Sequence of protein 2:
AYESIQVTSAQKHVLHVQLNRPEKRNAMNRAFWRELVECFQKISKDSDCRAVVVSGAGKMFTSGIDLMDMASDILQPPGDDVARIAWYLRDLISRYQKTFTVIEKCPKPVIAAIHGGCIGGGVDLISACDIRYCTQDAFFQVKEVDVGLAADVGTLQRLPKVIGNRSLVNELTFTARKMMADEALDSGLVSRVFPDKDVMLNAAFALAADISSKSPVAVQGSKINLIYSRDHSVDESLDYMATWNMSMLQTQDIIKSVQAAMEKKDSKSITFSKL

This data describes a binding interaction between two proteins.

Sequence of protein 1:
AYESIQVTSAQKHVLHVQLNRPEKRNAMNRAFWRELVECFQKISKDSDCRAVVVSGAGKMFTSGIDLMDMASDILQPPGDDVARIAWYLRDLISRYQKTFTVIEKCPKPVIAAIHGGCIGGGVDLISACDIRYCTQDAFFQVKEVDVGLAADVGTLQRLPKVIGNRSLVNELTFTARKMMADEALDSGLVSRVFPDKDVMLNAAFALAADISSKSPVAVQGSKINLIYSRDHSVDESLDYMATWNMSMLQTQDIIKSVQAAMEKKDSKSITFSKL

Residue-level contacts at the interface:
Residue M246 in protein 1 interacts with residue S247 in protein 2 (closest heavy-atom distance 3.2 Å).
Residue Y240 in protein 1 contacts residue T243 in protein 2 (closest heavy-atom distance 3.0 Å).
Residue Y240 in protein 1 is in contact with residue Y240 in protein 2 (closest heavy-atom distance 3.9 Å).
Residue Y228 in protein 1 contacts residue D239 in protein 2 (closest heavy-atom distance 4.5 Å).
Residue H232 in protein 1 interacts with residue E236 in protein 2 (closest heavy-atom distance 4.4 Å).
Residue T243 in protein 1 interacts with residue M246 in protein 2 (closest heavy-atom distance 4.4 Å).
Residue W244 in protein 1 interacts with residue M246 in protein 2 (closest heavy-atom distance 3.7 Å).
Residue Y228 in protein 1 is in contact with residue Y228 in protein 2 (closest heavy-atom distance 3.4 Å).
Residue D239 in protein 1 interacts with residue Y240 in protein 2 (closest heavy-atom distance 2.6 Å).
Residue S247 in protein 1 interacts with residue S247 in protein 2 (closest heavy-atom distance 4.1 Å).
Residue M248 in protein 1 is in contact with residue M246 in protein 2 (closest heavy-atom distance 4.0 Å).
Residue M246 in protein 1 is in contact with residue W244 in protein 2 (closest heavy-atom distance 3.7 Å).
Residue E236 in protein 1 is in contact with residue H232 in protein 2 (closest heavy-atom distance 4.4 Å).
Residue S247 in protein 1 interacts with residue M246 in protein 2 (closest heavy-atom distance 3.2 Å).
Residue T243 in protein 1 interacts with residue W244 in protein 2 (closest heavy-atom distance 3.9 Å).
Residue M246 in protein 1 is in contact with residue M248 in protein 2 (closest heavy-atom distance 4.0 Å).
Residue W244 in protein 1 is in contact with residue T243 in protein 2 (closest heavy-atom distance 3.9 Å).
Residue Y240 in protein 1 contacts residue D239 in protein 2 (closest heavy-atom distance 2.6 Å).
Residue D239 in protein 1 contacts residue Y228 in protein 2 (closest heavy-atom distance 4.5 Å).
Residue M246 in protein 1 is in contact with residue T243 in protein 2 (closest heavy-atom distance 4.4 Å).
Residue T243 in protein 1 is in contact with residue T243 in protein 2 (closest heavy-atom distance 3.8 Å).
Residue T243 in protein 1 contacts residue Y240 in protein 2 (closest heavy-atom distance 3.0 Å).